Sequence of the first protein:
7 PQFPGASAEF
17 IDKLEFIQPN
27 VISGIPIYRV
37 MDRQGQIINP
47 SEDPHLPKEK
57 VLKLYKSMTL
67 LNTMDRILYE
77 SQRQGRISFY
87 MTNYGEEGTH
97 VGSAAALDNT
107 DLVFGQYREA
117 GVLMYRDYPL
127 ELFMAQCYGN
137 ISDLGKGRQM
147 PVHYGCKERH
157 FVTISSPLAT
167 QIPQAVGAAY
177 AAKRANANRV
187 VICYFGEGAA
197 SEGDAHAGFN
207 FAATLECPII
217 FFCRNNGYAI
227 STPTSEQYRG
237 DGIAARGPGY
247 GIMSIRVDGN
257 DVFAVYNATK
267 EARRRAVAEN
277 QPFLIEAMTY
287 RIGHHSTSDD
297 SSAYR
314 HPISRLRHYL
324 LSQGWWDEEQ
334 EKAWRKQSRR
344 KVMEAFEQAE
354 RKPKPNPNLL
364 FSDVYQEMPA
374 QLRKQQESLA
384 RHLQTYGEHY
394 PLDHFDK

Sequence of the second protein:
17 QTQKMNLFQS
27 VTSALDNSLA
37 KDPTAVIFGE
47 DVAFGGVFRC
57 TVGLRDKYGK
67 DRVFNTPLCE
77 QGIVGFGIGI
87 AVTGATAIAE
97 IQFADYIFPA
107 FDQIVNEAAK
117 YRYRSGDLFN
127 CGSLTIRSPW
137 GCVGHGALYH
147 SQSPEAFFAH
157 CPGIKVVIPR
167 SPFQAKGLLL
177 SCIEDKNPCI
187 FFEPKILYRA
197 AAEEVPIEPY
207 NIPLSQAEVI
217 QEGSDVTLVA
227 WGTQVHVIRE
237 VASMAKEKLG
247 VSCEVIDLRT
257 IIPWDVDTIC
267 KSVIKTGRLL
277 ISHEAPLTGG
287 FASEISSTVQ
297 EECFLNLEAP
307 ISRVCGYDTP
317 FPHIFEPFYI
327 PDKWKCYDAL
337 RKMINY

Residue-level contacts at the interface:
Residue D366 in the first protein interacts with residue Y119 in the second protein (closest heavy-atom distance 3.2 Å).
Residue Y368 in the first protein contacts residue I258 in the second protein (closest heavy-atom distance 3.4 Å).
Residue Q369 in the first protein contacts residue R118 in the second protein (closest heavy-atom distance 3.6 Å).
Residue F207 in the first protein is in contact with residue G78 in the second protein (closest heavy-atom distance 3.7 Å).
Residue L211 in the first protein interacts with residue F70 in the second protein (closest heavy-atom distance 3.5 Å).
Residue D200 in the first protein interacts with residue Q109 in the second protein (closest heavy-atom distance 3.1 Å).
Residue A203 in the first protein is in contact with residue C75 in the second protein (closest heavy-atom distance 3.5 Å).
Residue Q170 in the first protein is in contact with residue G81 in the second protein (closest heavy-atom distance 3.0 Å).
Residue L211 in the first protein contacts residue F82 in the second protein (closest heavy-atom distance 3.5 Å).
Residue D366 in the first protein interacts with residue G122 in the second protein (closest heavy-atom distance 3.7 Å).
Residue Q170 in the first protein is in contact with residue G85 in the second protein (closest heavy-atom distance 2.9 Å).
Residue P169 in the first protein interacts with residue G81 in the second protein (closest heavy-atom distance 3.7 Å).
Residue T166 in the first protein is in contact with residue Q109 in the second protein (closest heavy-atom distance 3.2 Å).
Residue F207 in the first protein contacts residue P73 in the second protein (closest heavy-atom distance 3.6 Å).
Residue F207 in the first protein is in contact with residue I79 in the second protein (closest heavy-atom distance 3.5 Å).
Residue T159 in the first protein is in contact with residue F125 in the second protein (closest heavy-atom distance 3.1 Å).
Residue Q369 in the first protein is in contact with residue N183 in the second protein (closest heavy-atom distance 2.9 Å).
Residue T166 in the first protein is in contact with residue D108 in the second protein (closest heavy-atom distance 3.7 Å).
Residue Y368 in the first protein is in contact with residue G159 in the second protein (closest heavy-atom distance 3.2 Å).
Residue S365 in the first protein interacts with residue Y119 in the second protein (closest heavy-atom distance 3.2 Å).
Residue D200 in the first protein contacts residue Q77 in the second protein (closest heavy-atom distance 2.8 Å).
Residue T159 in the first protein contacts residue R120 in the second protein (closest heavy-atom distance 3.7 Å).
Residue R144 in the first protein is in contact with residue G122 in the second protein (closest heavy-atom distance 3.7 Å).
Residue A203 in the first protein is in contact with residue G78 in the second protein (closest heavy-atom distance 3.6 Å).
Residue F157 in the first protein interacts with residue F125 in the second protein (closest heavy-atom distance 3.2 Å).
Residue T166 in the first protein is in contact with residue E113 in the second protein (closest heavy-atom distance 3.2 Å).
Residue G173 in the first protein is in contact with residue F82 in the second protein (closest heavy-atom distance 3.4 Å).
Residue Y176 in the first protein interacts with residue D67 in the second protein (closest heavy-atom distance 3.2 Å).
Residue Q369 in the first protein is in contact with residue K182 in the second protein (closest heavy-atom distance 2.8 Å).
Residue L363 in the first protein interacts with residue Y119 in the second protein (closest heavy-atom distance 2.7 Å).
Residue V158 in the first protein contacts residue Y117 in the second protein (closest heavy-atom distance 3.6 Å).
Residue G173 in the first protein is in contact with residue I86 in the second protein (closest heavy-atom distance 3.4 Å).
Residue R180 in the first protein contacts residue R68 in the second protein (closest heavy-atom distance 3.2 Å).
Residue Q145 in the first protein is in contact with residue R120 in the second protein (closest heavy-atom distance 2.9 Å).
Residue P169 in the first protein is in contact with residue F82 in the second protein (closest heavy-atom distance 3.5 Å).
Residue A174 in the first protein is in contact with residue G85 in the second protein (closest heavy-atom distance 3.4 Å).
Residue Q170 in the first protein contacts residue E113 in the second protein (closest heavy-atom distance 2.9 Å).
Residue T159 in the first protein is in contact with residue S121 in the second protein (closest heavy-atom distance 3.3 Å).
Residue S161 in the first protein interacts with residue E113 in the second protein (closest heavy-atom distance 3.1 Å).
Residue L140 in the first protein contacts residue G122 in the second protein (closest heavy-atom distance 3.5 Å).
Residue N206 in the first protein interacts with residue P73 in the second protein (closest heavy-atom distance 3.2 Å).
Residue C152 in the first protein interacts with residue F125 in the second protein (closest heavy-atom distance 3.6 Å).
Residue K153 in the first protein is in contact with residue F125 in the second protein (closest heavy-atom distance 3.7 Å).
Residue Y368 in the first protein is in contact with residue N183 in the second protein (closest heavy-atom distance 3.3 Å).
Residue D366 in the first protein contacts residue D123 in the second protein (closest heavy-atom distance 3.7 Å).
Residue V158 in the first protein contacts residue F125 in the second protein (closest heavy-atom distance 3.6 Å).
Residue Y176 in the first protein interacts with residue F82 in the second protein (closest heavy-atom distance 3.6 Å).
Residue P163 in the first protein is in contact with residue N112 in the second protein (closest heavy-atom distance 3.6 Å).
Residue R144 in the first protein interacts with residue Y119 in the second protein (closest heavy-atom distance 3.1 Å).
Residue R180 in the first protein is in contact with residue P39 in the second protein (closest heavy-atom distance 2.8 Å).
Residue Q170 in the first protein interacts with residue Q109 in the second protein (closest heavy-atom distance 3.2 Å).
Residue G199 in the first protein is in contact with residue Q77 in the second protein (closest heavy-atom distance 3.3 Å).
Residue D366 in the first protein contacts residue R118 in the second protein (closest heavy-atom distance 3.5 Å).
Residue F207 in the first protein contacts residue T72 in the second protein (closest heavy-atom distance 3.6 Å).
Residue R180 in the first protein is in contact with residue D67 in the second protein (closest heavy-atom distance 3.3 Å).
Residue Y176 in the first protein interacts with residue F70 in the second protein (closest heavy-atom distance 3.3 Å).
Residue Q170 in the first protein contacts residue Y117 in the second protein (closest heavy-atom distance 2.6 Å).
Residue S161 in the first protein is in contact with residue R120 in the second protein (closest heavy-atom distance 3.0 Å).
Residue Y368 in the first protein is in contact with residue I160 in the second protein (closest heavy-atom distance 2.8 Å).
Residue A177 in the first protein interacts with residue T89 in the second protein (closest heavy-atom distance 3.5 Å).

This data describes a binding interaction between two proteins.